Sequence of the second protein:
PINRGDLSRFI

This data describes a binding interaction between two proteins.

Sequence of the first protein:
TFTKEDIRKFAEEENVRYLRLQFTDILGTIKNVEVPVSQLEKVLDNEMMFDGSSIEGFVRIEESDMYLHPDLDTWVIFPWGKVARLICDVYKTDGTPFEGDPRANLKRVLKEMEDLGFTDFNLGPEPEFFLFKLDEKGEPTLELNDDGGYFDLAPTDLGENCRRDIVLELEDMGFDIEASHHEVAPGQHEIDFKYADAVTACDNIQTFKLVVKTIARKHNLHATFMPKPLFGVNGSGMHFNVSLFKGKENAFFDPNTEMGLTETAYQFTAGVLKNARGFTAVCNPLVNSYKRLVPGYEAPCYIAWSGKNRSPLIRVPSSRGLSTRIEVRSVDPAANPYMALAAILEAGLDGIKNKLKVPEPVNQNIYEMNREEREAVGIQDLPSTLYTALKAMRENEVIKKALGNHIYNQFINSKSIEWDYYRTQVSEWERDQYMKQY

Residue-level contacts at the interface:
Residue G307 in the first protein contacts residue G5 in the second protein (closest heavy-atom distance 2.5 Å).
Residue G243 in the first protein is in contact with residue S8 in the second protein (closest heavy-atom distance 2.6 Å).
Residue Y308 in the first protein interacts with residue S8 in the second protein (closest heavy-atom distance 4.5 Å).
Residue V244 in the first protein interacts with residue S8 in the second protein (closest heavy-atom distance 3.8 Å).
Residue N245 in the first protein contacts residue G5 in the second protein (closest heavy-atom distance 3.2 Å).
Residue G307 in the first protein is in contact with residue N3 in the second protein (closest heavy-atom distance 4.1 Å).
Residue R321 in the first protein interacts with residue R4 in the second protein (closest heavy-atom distance 4.2 Å).
Residue G307 in the first protein is in contact with residue R4 in the second protein (closest heavy-atom distance 3.4 Å).
Residue Y378 in the first protein contacts residue I2 in the second protein (closest heavy-atom distance 3.5 Å).
Residue G307 in the first protein interacts with residue D6 in the second protein (closest heavy-atom distance 4.8 Å).
Residue G243 in the first protein contacts residue R4 in the second protein (closest heavy-atom distance 3.1 Å).
Residue V195 in the first protein interacts with residue G5 in the second protein (closest heavy-atom distance 3.8 Å).
Residue R321 in the first protein interacts with residue N3 in the second protein (closest heavy-atom distance 3.6 Å).
Residue N245 in the first protein interacts with residue D6 in the second protein (closest heavy-atom distance 4.6 Å).
Residue Y308 in the first protein interacts with residue R4 in the second protein (closest heavy-atom distance 3.4 Å).
Residue G307 in the first protein contacts residue I2 in the second protein (closest heavy-atom distance 3.6 Å).
Residue Y308 in the first protein interacts with residue G5 in the second protein (closest heavy-atom distance 3.6 Å).
Residue R321 in the first protein is in contact with residue I2 in the second protein (closest heavy-atom distance 3.4 Å).
Residue R321 in the first protein contacts residue D6 in the second protein (closest heavy-atom distance 2.8 Å).
Residue R321 in the first protein is in contact with residue G5 in the second protein (closest heavy-atom distance 3.9 Å).
Residue V195 in the first protein is in contact with residue D6 in the second protein (closest heavy-atom distance 4.2 Å).
Residue E309 in the first protein interacts with residue D6 in the second protein (closest heavy-atom distance 4.7 Å).